Sequence of protein 2:
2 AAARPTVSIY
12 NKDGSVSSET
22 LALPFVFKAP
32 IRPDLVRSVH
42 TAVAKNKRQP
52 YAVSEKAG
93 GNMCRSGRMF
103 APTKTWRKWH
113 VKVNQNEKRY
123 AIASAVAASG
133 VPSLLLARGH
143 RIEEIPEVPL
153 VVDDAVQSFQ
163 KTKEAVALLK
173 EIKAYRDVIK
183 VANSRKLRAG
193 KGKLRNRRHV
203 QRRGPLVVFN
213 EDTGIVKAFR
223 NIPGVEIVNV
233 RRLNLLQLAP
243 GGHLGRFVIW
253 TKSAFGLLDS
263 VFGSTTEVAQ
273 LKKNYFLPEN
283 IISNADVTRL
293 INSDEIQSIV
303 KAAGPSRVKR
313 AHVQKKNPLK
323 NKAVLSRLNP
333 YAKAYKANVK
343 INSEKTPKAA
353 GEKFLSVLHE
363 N

Sequence of protein 1:
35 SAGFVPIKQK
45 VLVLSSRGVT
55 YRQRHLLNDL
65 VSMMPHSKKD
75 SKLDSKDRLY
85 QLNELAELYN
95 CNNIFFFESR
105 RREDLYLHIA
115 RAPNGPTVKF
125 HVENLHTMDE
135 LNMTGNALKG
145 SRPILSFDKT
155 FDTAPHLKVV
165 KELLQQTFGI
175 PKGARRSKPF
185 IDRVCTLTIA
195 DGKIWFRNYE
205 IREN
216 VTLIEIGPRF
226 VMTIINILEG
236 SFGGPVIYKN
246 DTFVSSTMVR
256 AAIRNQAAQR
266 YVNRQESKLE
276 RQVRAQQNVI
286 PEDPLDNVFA

Contacts between the two chains:
Residue T268 in protein 2 interacts with residue I285 in protein 1 (closest heavy-atom distance 4.0 Å).
Residue E269 in protein 2 interacts with residue E287 in protein 1 (closest heavy-atom distance 4.7 Å).
Residue P6 in protein 2 interacts with residue F294 in protein 1 (closest heavy-atom distance 3.7 Å).
Residue A23 in protein 2 interacts with residue A295 in protein 1 (closest heavy-atom distance 4.1 Å).
Residue A23 in protein 2 is in contact with residue F294 in protein 1 (closest heavy-atom distance 3.8 Å).
Residue F26 in protein 2 is in contact with residue D291 in protein 1 (closest heavy-atom distance 4.8 Å).
Residue T7 in protein 2 interacts with residue F294 in protein 1 (closest heavy-atom distance 4.0 Å).
Residue E269 in protein 2 is in contact with residue D291 in protein 1 (closest heavy-atom distance 4.0 Å).

This data describes a binding interaction between two proteins.